Residue-level contacts at the interface:
Residue N254 in the second protein contacts residue C48 in the first protein (closest heavy-atom distance 3.9 Å).
Residue Q232 in the second protein contacts residue H172 in the first protein (closest heavy-atom distance 3.2 Å).
Residue Y291 in the second protein is in contact with residue E76 in the first protein (closest heavy-atom distance 3.8 Å).
Residue Q156 in the second protein contacts residue S42 in the first protein (closest heavy-atom distance 3.4 Å).
Residue H207 in the second protein contacts residue M50 in the first protein (closest heavy-atom distance 3.5 Å).
Residue R234 in the second protein interacts with residue G174 in the first protein (closest heavy-atom distance 3.1 Å).
Residue Y291 in the second protein contacts residue Q83 in the first protein (closest heavy-atom distance 3.2 Å).
Residue Q232 in the second protein interacts with residue M129 in the first protein (closest heavy-atom distance 2.5 Å).
Residue Y291 in the second protein is in contact with residue V47 in the first protein (closest heavy-atom distance 3.6 Å).
Residue L252 in the second protein is in contact with residue C48 in the first protein (closest heavy-atom distance 4.4 Å).
Residue Y204 in the second protein is in contact with residue M50 in the first protein (closest heavy-atom distance 3.2 Å).
Residue R234 in the second protein interacts with residue H172 in the first protein (closest heavy-atom distance 3.8 Å).
Residue T313 in the second protein is in contact with residue Q83 in the first protein (closest heavy-atom distance 2.8 Å).
Residue N254 in the second protein interacts with residue E76 in the first protein (closest heavy-atom distance 2.9 Å).
Residue V336 in the second protein is in contact with residue E85 in the first protein (closest heavy-atom distance 3.3 Å).
Residue R203 in the second protein is in contact with residue E44 in the first protein (closest heavy-atom distance 4.0 Å).
Residue M209 in the second protein interacts with residue A128 in the first protein (closest heavy-atom distance 4.2 Å).
Residue Q232 in the second protein interacts with residue G130 in the first protein (closest heavy-atom distance 3.6 Å).
Residue R203 in the second protein contacts residue M50 in the first protein (closest heavy-atom distance 4.5 Å).
Residue R234 in the second protein is in contact with residue G173 in the first protein (closest heavy-atom distance 3.7 Å).
Residue L294 in the second protein contacts residue Q165 in the first protein (closest heavy-atom distance 3.4 Å).
Residue N254 in the second protein is in contact with residue V47 in the first protein (closest heavy-atom distance 4.0 Å).
Residue F210 in the second protein contacts residue G127 in the first protein (closest heavy-atom distance 4.5 Å).
Residue L382 in the second protein interacts with residue L88 in the first protein (closest heavy-atom distance 3.5 Å).
Residue W381 in the second protein contacts residue E85 in the first protein (closest heavy-atom distance 4.0 Å).
Residue L382 in the second protein is in contact with residue E85 in the first protein (closest heavy-atom distance 4.5 Å).
Residue Y255 in the second protein interacts with residue M129 in the first protein (closest heavy-atom distance 3.9 Å).
Residue M231 in the second protein interacts with residue M129 in the first protein (closest heavy-atom distance 3.7 Å).
Residue N292 in the second protein is in contact with residue Q165 in the first protein (closest heavy-atom distance 3.9 Å).
Residue H311 in the second protein contacts residue E85 in the first protein (closest heavy-atom distance 4.2 Å).
Residue F289 in the second protein contacts residue V47 in the first protein (closest heavy-atom distance 4.0 Å).
Residue R203 in the second protein is in contact with residue G49 in the first protein (closest heavy-atom distance 4.3 Å).
Residue N212 in the second protein contacts residue H172 in the first protein (closest heavy-atom distance 4.2 Å).
Residue A314 in the second protein is in contact with residue P84 in the first protein (closest heavy-atom distance 3.8 Å).
Residue Q232 in the second protein interacts with residue A168 in the first protein (closest heavy-atom distance 4.2 Å).
Residue G315 in the second protein contacts residue Q161 in the first protein (closest heavy-atom distance 3.4 Å).
Residue Y255 in the second protein contacts residue G130 in the first protein (closest heavy-atom distance 4.2 Å).
Residue Y255 in the second protein is in contact with residue L164 in the first protein (closest heavy-atom distance 4.3 Å).
Residue R154 in the second protein contacts residue D41 in the first protein (closest heavy-atom distance 4.3 Å).
Residue F210 in the second protein interacts with residue A128 in the first protein (closest heavy-atom distance 3.7 Å).
Residue F210 in the second protein is in contact with residue H172 in the first protein (closest heavy-atom distance 3.5 Å).
Residue G315 in the second protein is in contact with residue Q165 in the first protein (closest heavy-atom distance 2.7 Å).
Residue M231 in the second protein interacts with residue C48 in the first protein (closest heavy-atom distance 3.5 Å).
Residue M209 in the second protein interacts with residue M50 in the first protein (closest heavy-atom distance 3.8 Å).
Residue L382 in the second protein interacts with residue P84 in the first protein (closest heavy-atom distance 4.1 Å).
Residue Y255 in the second protein is in contact with residue A168 in the first protein (closest heavy-atom distance 4.2 Å).
Residue A314 in the second protein contacts residue Q161 in the first protein (closest heavy-atom distance 3.9 Å).
Residue N254 in the second protein contacts residue M129 in the first protein (closest heavy-atom distance 4.0 Å).
Residue Y204 in the second protein contacts residue G49 in the first protein (closest heavy-atom distance 3.1 Å).
Residue R203 in the second protein is in contact with residue I51 in the first protein (closest heavy-atom distance 3.5 Å).
Residue M231 in the second protein contacts residue M50 in the first protein (closest heavy-atom distance 3.4 Å).
Residue Y204 in the second protein contacts residue C48 in the first protein (closest heavy-atom distance 2.8 Å).
Residue Y291 in the second protein interacts with residue G79 in the first protein (closest heavy-atom distance 3.1 Å).
Residue K334 in the second protein contacts residue E85 in the first protein (closest heavy-atom distance 3.5 Å).
Residue Y291 in the second protein contacts residue W80 in the first protein (closest heavy-atom distance 3.1 Å).
Residue Y249 in the second protein contacts residue V47 in the first protein (closest heavy-atom distance 4.1 Å).
Residue Y255 in the second protein is in contact with residue A75 in the first protein (closest heavy-atom distance 3.7 Å).
Residue V336 in the second protein interacts with residue P84 in the first protein (closest heavy-atom distance 3.4 Å).
Residue Y383 in the second protein interacts with residue L88 in the first protein (closest heavy-atom distance 3.7 Å).
Residue L252 in the second protein is in contact with residue V47 in the first protein (closest heavy-atom distance 3.7 Å).

Sequence of the second protein:
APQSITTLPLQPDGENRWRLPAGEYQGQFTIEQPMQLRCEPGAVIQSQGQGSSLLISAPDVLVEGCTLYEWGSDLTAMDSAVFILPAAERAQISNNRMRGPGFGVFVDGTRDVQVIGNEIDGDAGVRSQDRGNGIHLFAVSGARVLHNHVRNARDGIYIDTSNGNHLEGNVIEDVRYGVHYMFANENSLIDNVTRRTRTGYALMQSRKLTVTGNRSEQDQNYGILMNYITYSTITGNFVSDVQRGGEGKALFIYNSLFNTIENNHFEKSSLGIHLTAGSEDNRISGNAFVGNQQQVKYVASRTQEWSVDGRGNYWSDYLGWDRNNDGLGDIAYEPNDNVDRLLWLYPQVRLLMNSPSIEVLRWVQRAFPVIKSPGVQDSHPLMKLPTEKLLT

These two protein chains interact to form a complex.

Sequence of the first protein:
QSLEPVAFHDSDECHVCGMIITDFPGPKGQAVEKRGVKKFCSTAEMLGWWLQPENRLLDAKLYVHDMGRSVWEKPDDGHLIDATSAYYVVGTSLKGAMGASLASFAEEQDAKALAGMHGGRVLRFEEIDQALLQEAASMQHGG